Sequence of protein 2:
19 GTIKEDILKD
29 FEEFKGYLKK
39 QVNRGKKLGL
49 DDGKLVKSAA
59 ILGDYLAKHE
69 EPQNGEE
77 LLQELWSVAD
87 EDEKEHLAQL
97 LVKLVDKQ

Contacts between the two chains:
Residue F29 in protein 2 contacts residue E80 in protein 1 (closest heavy-atom distance 3.3 Å).
Residue G73 in protein 2 is in contact with residue E74 in protein 1 (closest heavy-atom distance 3.5 Å).
Residue I21 in protein 2 is in contact with residue P70 in protein 1 (closest heavy-atom distance 3.7 Å).
Residue V84 in protein 2 contacts residue K99 in protein 1 (closest heavy-atom distance 2.8 Å).
Residue L97 in protein 2 is in contact with residue L81 in protein 1 (closest heavy-atom distance 4.2 Å).
Residue K99 in protein 2 contacts residue V84 in protein 1 (closest heavy-atom distance 2.8 Å).
Residue E80 in protein 2 contacts residue Q104 in protein 1 (closest heavy-atom distance 3.4 Å).
Residue E80 in protein 2 interacts with residue F29 in protein 1 (closest heavy-atom distance 3.3 Å).
Residue G73 in protein 2 contacts residue G73 in protein 1 (closest heavy-atom distance 3.7 Å).
Residue L93 in protein 2 is in contact with residue L81 in protein 1 (closest heavy-atom distance 4.3 Å).
Residue V84 in protein 2 interacts with residue Q104 in protein 1 (closest heavy-atom distance 3.6 Å).
Residue L93 in protein 2 interacts with residue L96 in protein 1 (closest heavy-atom distance 4.3 Å).
Residue E74 in protein 2 is in contact with residue G73 in protein 1 (closest heavy-atom distance 3.4 Å).
Residue L81 in protein 2 contacts residue L100 in protein 1 (closest heavy-atom distance 3.7 Å).
Residue L96 in protein 2 contacts residue V84 in protein 1 (closest heavy-atom distance 3.9 Å).
Residue N72 in protein 2 interacts with residue I25 in protein 1 (closest heavy-atom distance 4.0 Å).
Residue T20 in protein 2 interacts with residue E69 in protein 1 (closest heavy-atom distance 2.8 Å).
Residue L77 in protein 2 is in contact with residue F32 in protein 1 (closest heavy-atom distance 3.9 Å).
Residue K103 in protein 2 interacts with residue E80 in protein 1 (closest heavy-atom distance 3.4 Å).
Residue L96 in protein 2 contacts residue E89 in protein 1 (closest heavy-atom distance 3.8 Å).
Residue K99 in protein 2 contacts residue A85 in protein 1 (closest heavy-atom distance 4.2 Å).
Residue L81 in protein 2 is in contact with residue L97 in protein 1 (closest heavy-atom distance 4.2 Å).
Residue K22 in protein 2 is in contact with residue E69 in protein 1 (closest heavy-atom distance 4.4 Å).
Residue Q71 in protein 2 contacts residue I25 in protein 1 (closest heavy-atom distance 3.9 Å).
Residue I25 in protein 2 is in contact with residue P70 in protein 1 (closest heavy-atom distance 4.4 Å).
Residue V84 in protein 2 is in contact with residue L96 in protein 1 (closest heavy-atom distance 4.0 Å).
Residue L77 in protein 2 interacts with residue L77 in protein 1 (closest heavy-atom distance 3.9 Å).
Residue I25 in protein 2 interacts with residue N72 in protein 1 (closest heavy-atom distance 4.5 Å).
Residue E89 in protein 2 interacts with residue K99 in protein 1 (closest heavy-atom distance 2.5 Å).
Residue V84 in protein 2 contacts residue L100 in protein 1 (closest heavy-atom distance 3.9 Å).
Residue I21 in protein 2 contacts residue E69 in protein 1 (closest heavy-atom distance 3.9 Å).
Residue F29 in protein 2 contacts residue L77 in protein 1 (closest heavy-atom distance 4.3 Å).
Residue K99 in protein 2 interacts with residue E89 in protein 1 (closest heavy-atom distance 2.6 Å).
Residue L96 in protein 2 is in contact with residue L81 in protein 1 (closest heavy-atom distance 3.9 Å).
Residue A85 in protein 2 contacts residue L96 in protein 1 (closest heavy-atom distance 3.8 Å).
Residue A85 in protein 2 is in contact with residue K99 in protein 1 (closest heavy-atom distance 4.2 Å).
Residue S83 in protein 2 interacts with residue Q104 in protein 1 (closest heavy-atom distance 4.3 Å).
Residue L96 in protein 2 interacts with residue L93 in protein 1 (closest heavy-atom distance 4.1 Å).
Residue E80 in protein 2 is in contact with residue L100 in protein 1 (closest heavy-atom distance 3.5 Å).
Residue E74 in protein 2 contacts residue E74 in protein 1 (closest heavy-atom distance 4.2 Å).
Residue L100 in protein 2 interacts with residue E80 in protein 1 (closest heavy-atom distance 3.8 Å).
Residue L100 in protein 2 contacts residue L81 in protein 1 (closest heavy-atom distance 3.5 Å).
Residue E69 in protein 2 interacts with residue I21 in protein 1 (closest heavy-atom distance 4.0 Å).
Residue L77 in protein 2 interacts with residue L100 in protein 1 (closest heavy-atom distance 3.7 Å).
Residue K99 in protein 2 interacts with residue D86 in protein 1 (closest heavy-atom distance 4.0 Å).
Residue L96 in protein 2 interacts with residue A85 in protein 1 (closest heavy-atom distance 3.7 Å).
Residue K103 in protein 2 interacts with residue V84 in protein 1 (closest heavy-atom distance 3.9 Å).
Residue L100 in protein 2 interacts with residue V84 in protein 1 (closest heavy-atom distance 4.0 Å).
Residue L77 in protein 2 interacts with residue L78 in protein 1 (closest heavy-atom distance 3.5 Å).
Residue F32 in protein 2 contacts residue L77 in protein 1 (closest heavy-atom distance 3.8 Å).
Residue L78 in protein 2 contacts residue L77 in protein 1 (closest heavy-atom distance 3.6 Å).
Residue E89 in protein 2 interacts with residue L96 in protein 1 (closest heavy-atom distance 3.9 Å).
Residue P70 in protein 2 contacts residue I21 in protein 1 (closest heavy-atom distance 4.1 Å).
Residue E74 in protein 2 interacts with residue L77 in protein 1 (closest heavy-atom distance 3.3 Å).
Residue I25 in protein 2 contacts residue Q71 in protein 1 (closest heavy-atom distance 4.3 Å).
Residue K103 in protein 2 contacts residue S83 in protein 1 (closest heavy-atom distance 3.3 Å).
Residue D86 in protein 2 is in contact with residue K99 in protein 1 (closest heavy-atom distance 4.1 Å).
Residue L81 in protein 2 interacts with residue L96 in protein 1 (closest heavy-atom distance 3.7 Å).
Residue L77 in protein 2 contacts residue E74 in protein 1 (closest heavy-atom distance 3.1 Å).
Residue L100 in protein 2 interacts with residue L77 in protein 1 (closest heavy-atom distance 3.6 Å).

This data describes a binding interaction between two proteins.

Sequence of protein 1:
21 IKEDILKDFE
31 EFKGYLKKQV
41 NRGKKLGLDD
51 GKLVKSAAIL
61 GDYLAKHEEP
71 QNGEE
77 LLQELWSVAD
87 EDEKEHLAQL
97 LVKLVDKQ